Sequence of protein 2:
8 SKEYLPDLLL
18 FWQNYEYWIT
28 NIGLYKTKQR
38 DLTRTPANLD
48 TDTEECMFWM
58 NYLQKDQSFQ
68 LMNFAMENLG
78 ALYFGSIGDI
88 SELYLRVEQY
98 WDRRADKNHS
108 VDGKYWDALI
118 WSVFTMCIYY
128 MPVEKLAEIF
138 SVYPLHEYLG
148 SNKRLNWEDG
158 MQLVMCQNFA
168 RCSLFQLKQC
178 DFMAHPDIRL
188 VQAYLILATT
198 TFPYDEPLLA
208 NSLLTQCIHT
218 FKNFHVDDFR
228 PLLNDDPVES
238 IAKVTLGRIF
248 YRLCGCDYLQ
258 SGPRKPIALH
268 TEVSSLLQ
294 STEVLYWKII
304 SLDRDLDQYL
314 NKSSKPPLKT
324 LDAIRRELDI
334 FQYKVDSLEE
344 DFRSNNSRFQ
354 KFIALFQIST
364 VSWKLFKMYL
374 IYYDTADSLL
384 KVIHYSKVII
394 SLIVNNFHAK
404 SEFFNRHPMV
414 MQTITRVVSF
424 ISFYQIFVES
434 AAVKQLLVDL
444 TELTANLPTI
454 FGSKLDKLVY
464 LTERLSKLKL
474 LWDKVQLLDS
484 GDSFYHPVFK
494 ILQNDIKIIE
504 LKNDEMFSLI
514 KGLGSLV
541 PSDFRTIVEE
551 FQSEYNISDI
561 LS

Sequence of protein 1:
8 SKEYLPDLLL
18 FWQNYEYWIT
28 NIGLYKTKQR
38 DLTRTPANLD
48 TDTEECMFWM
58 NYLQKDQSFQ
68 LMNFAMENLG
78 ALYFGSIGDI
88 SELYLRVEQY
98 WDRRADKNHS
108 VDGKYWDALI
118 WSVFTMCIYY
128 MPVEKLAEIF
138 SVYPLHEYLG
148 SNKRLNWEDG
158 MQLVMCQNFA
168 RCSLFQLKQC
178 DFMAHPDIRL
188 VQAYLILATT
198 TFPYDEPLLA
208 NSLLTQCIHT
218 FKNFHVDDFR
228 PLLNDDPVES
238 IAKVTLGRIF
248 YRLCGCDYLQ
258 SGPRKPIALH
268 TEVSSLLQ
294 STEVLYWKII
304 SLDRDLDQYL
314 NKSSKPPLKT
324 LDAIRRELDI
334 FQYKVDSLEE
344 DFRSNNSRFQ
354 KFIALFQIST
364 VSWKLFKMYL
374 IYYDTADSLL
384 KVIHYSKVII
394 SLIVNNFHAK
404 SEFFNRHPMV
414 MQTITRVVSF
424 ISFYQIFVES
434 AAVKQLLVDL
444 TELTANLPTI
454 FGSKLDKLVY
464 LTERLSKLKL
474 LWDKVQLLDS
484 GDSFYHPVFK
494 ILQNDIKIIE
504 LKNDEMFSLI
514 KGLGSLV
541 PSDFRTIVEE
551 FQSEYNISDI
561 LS

These two protein chains interact to form a complex.

Residue-level contacts at the interface:
Residue L512 in protein 1 contacts residue L243 in protein 2 (closest heavy-atom distance 3.4 Å).
Residue R261 in protein 1 interacts with residue H222 in protein 2 (closest heavy-atom distance 3.4 Å).
Residue N45 in protein 1 interacts with residue Q176 in protein 2 (closest heavy-atom distance 3.2 Å).
Residue E508 in protein 1 contacts residue N220 in protein 2 (closest heavy-atom distance 3.4 Å).
Residue M180 in protein 1 contacts residue L205 in protein 2 (closest heavy-atom distance 3.2 Å).
Residue Q213 in protein 1 interacts with residue S209 in protein 2 (closest heavy-atom distance 3.2 Å).
Residue L205 in protein 1 is in contact with residue M180 in protein 2 (closest heavy-atom distance 3.2 Å).
Residue Q213 in protein 1 is in contact with residue Q213 in protein 2 (closest heavy-atom distance 3.4 Å).
Residue R93 in protein 1 contacts residue S518 in protein 2 (closest heavy-atom distance 2.5 Å).
Residue S107 in protein 1 interacts with residue T42 in protein 2 (closest heavy-atom distance 3.2 Å).
Residue V108 in protein 1 is in contact with residue A44 in protein 2 (closest heavy-atom distance 3.3 Å).
Residue H222 in protein 1 is in contact with residue R261 in protein 2 (closest heavy-atom distance 3.4 Å).
Residue S518 in protein 1 interacts with residue R93 in protein 2 (closest heavy-atom distance 2.5 Å).
Residue P263 in protein 1 contacts residue H216 in protein 2 (closest heavy-atom distance 3.3 Å).
Residue R261 in protein 1 interacts with residue N220 in protein 2 (closest heavy-atom distance 2.8 Å).
Residue Q176 in protein 1 interacts with residue N45 in protein 2 (closest heavy-atom distance 3.2 Å).
Residue D109 in protein 1 is in contact with residue L39 in protein 2 (closest heavy-atom distance 2.9 Å).
Residue H216 in protein 1 is in contact with residue P263 in protein 2 (closest heavy-atom distance 3.3 Å).
Residue T42 in protein 1 is in contact with residue S107 in protein 2 (closest heavy-atom distance 3.2 Å).
Residue I185 in protein 1 is in contact with residue L512 in protein 2 (closest heavy-atom distance 3.2 Å).
Residue V108 in protein 1 interacts with residue L39 in protein 2 (closest heavy-atom distance 3.4 Å).
Residue L39 in protein 1 contacts residue D109 in protein 2 (closest heavy-atom distance 2.9 Å).
Residue H106 in protein 1 interacts with residue A44 in protein 2 (closest heavy-atom distance 3.1 Å).
Residue H222 in protein 1 contacts residue P260 in protein 2 (closest heavy-atom distance 2.7 Å).
Residue V108 in protein 1 contacts residue T42 in protein 2 (closest heavy-atom distance 3.0 Å).
Residue M180 in protein 1 is in contact with residue S209 in protein 2 (closest heavy-atom distance 2.6 Å).
Residue T42 in protein 1 interacts with residue V108 in protein 2 (closest heavy-atom distance 3.0 Å).
Residue K175 in protein 1 is in contact with residue L46 in protein 2 (closest heavy-atom distance 2.7 Å).
Residue N220 in protein 1 contacts residue R261 in protein 2 (closest heavy-atom distance 2.8 Å).
Residue M180 in protein 1 interacts with residue L210 in protein 2 (closest heavy-atom distance 3.2 Å).
Residue L210 in protein 1 interacts with residue M180 in protein 2 (closest heavy-atom distance 3.2 Å).
Residue R261 in protein 1 is in contact with residue H216 in protein 2 (closest heavy-atom distance 3.4 Å).
Residue M509 in protein 1 is in contact with residue E236 in protein 2 (closest heavy-atom distance 3.4 Å).
Residue G515 in protein 1 interacts with residue R186 in protein 2 (closest heavy-atom distance 3.1 Å).
Residue L512 in protein 1 is in contact with residue I185 in protein 2 (closest heavy-atom distance 3.2 Å).
Residue F179 in protein 1 is in contact with residue M180 in protein 2 (closest heavy-atom distance 3.2 Å).
Residue S209 in protein 1 contacts residue M180 in protein 2 (closest heavy-atom distance 2.6 Å).
Residue H182 in protein 1 interacts with residue L39 in protein 2 (closest heavy-atom distance 3.4 Å).
Residue L39 in protein 1 interacts with residue V108 in protein 2 (closest heavy-atom distance 3.4 Å).
Residue A44 in protein 1 contacts residue S107 in protein 2 (closest heavy-atom distance 2.9 Å).
Residue A181 in protein 1 is in contact with residue L205 in protein 2 (closest heavy-atom distance 3.4 Å).
Residue R186 in protein 1 interacts with residue G515 in protein 2 (closest heavy-atom distance 3.1 Å).
Residue M180 in protein 1 is in contact with residue F179 in protein 2 (closest heavy-atom distance 3.2 Å).
Residue Q176 in protein 1 contacts residue A44 in protein 2 (closest heavy-atom distance 3.0 Å).
Residue S209 in protein 1 is in contact with residue H216 in protein 2 (closest heavy-atom distance 3.4 Å).
Residue I185 in protein 1 is in contact with residue G515 in protein 2 (closest heavy-atom distance 3.4 Å).
Residue L46 in protein 1 interacts with residue K175 in protein 2 (closest heavy-atom distance 2.7 Å).
Residue L39 in protein 1 contacts residue H182 in protein 2 (closest heavy-atom distance 3.4 Å).
Residue S209 in protein 1 contacts residue Q213 in protein 2 (closest heavy-atom distance 3.2 Å).
Residue A44 in protein 1 interacts with residue H106 in protein 2 (closest heavy-atom distance 3.1 Å).
Residue A44 in protein 1 contacts residue Q176 in protein 2 (closest heavy-atom distance 3.0 Å).
Residue E236 in protein 1 is in contact with residue M509 in protein 2 (closest heavy-atom distance 3.4 Å).
Residue H216 in protein 1 interacts with residue R261 in protein 2 (closest heavy-atom distance 3.4 Å).
Residue P260 in protein 1 contacts residue H222 in protein 2 (closest heavy-atom distance 2.7 Å).
Residue S107 in protein 1 is in contact with residue A44 in protein 2 (closest heavy-atom distance 2.9 Å).
Residue L205 in protein 1 interacts with residue A181 in protein 2 (closest heavy-atom distance 3.4 Å).
Residue A44 in protein 1 is in contact with residue V108 in protein 2 (closest heavy-atom distance 3.3 Å).
Residue G515 in protein 1 contacts residue I185 in protein 2 (closest heavy-atom distance 3.4 Å).
Residue L243 in protein 1 interacts with residue L512 in protein 2 (closest heavy-atom distance 3.4 Å).
Residue N220 in protein 1 interacts with residue E508 in protein 2 (closest heavy-atom distance 3.4 Å).